This data describes a binding interaction between two proteins.

Residue-level contacts at the interface:
Residue Y37 in chain B contacts residue R35 in chain A (closest heavy-atom distance 3.5 Å).
Residue L40 in chain B contacts residue I36 in chain A (closest heavy-atom distance 3.7 Å).
Residue M12 in chain B contacts residue V8 in chain A (closest heavy-atom distance 3.5 Å).
Residue I36 in chain B interacts with residue I36 in chain A (closest heavy-atom distance 4.1 Å).
Residue V30 in chain B contacts residue L32 in chain A (closest heavy-atom distance 3.5 Å).
Residue T41 in chain B contacts residue K39 in chain A (closest heavy-atom distance 3.5 Å).
Residue M5 in chain B is in contact with residue M5 in chain A (closest heavy-atom distance 4.2 Å).
Residue L40 in chain B contacts residue L40 in chain A (closest heavy-atom distance 4.1 Å).
Residue D6 in chain B is in contact with residue R7 in chain A (closest heavy-atom distance 2.9 Å).
Residue V9 in chain B is in contact with residue R7 in chain A (closest heavy-atom distance 4.0 Å).
Residue I1 in chain B is in contact with residue Q4 in chain A (closest heavy-atom distance 4.3 Å).
Residue I19 in chain B interacts with residue I19 in chain A (closest heavy-atom distance 4.5 Å).
Residue L33 in chain B contacts residue A29 in chain A (closest heavy-atom distance 3.8 Å).
Residue L16 in chain B is in contact with residue Q15 in chain A (closest heavy-atom distance 3.7 Å).
Residue E2 in chain B contacts residue Q4 in chain A (closest heavy-atom distance 3.5 Å).
Residue L16 in chain B interacts with residue E11 in chain A (closest heavy-atom distance 4.8 Å).
Residue V9 in chain B interacts with residue V8 in chain A (closest heavy-atom distance 4.8 Å).
Residue L16 in chain B contacts residue R14 in chain A (closest heavy-atom distance 3.4 Å).
Residue A26 in chain B contacts residue L22 in chain A (closest heavy-atom distance 3.9 Å).
Residue V8 in chain B is in contact with residue V8 in chain A (closest heavy-atom distance 4.2 Å).
Residue L16 in chain B contacts residue M18 in chain A (closest heavy-atom distance 4.0 Å).
Residue M12 in chain B contacts residue Q15 in chain A (closest heavy-atom distance 3.2 Å).
Residue K34 in chain B interacts with residue L32 in chain A (closest heavy-atom distance 3.9 Å).
Residue Y37 in chain B interacts with residue L32 in chain A (closest heavy-atom distance 4.4 Å).
Residue V9 in chain B interacts with residue E11 in chain A (closest heavy-atom distance 4.1 Å).
Residue A26 in chain B contacts residue R25 in chain A (closest heavy-atom distance 4.0 Å).
Residue M5 in chain B interacts with residue V8 in chain A (closest heavy-atom distance 3.2 Å).
Residue L33 in chain B contacts residue I36 in chain A (closest heavy-atom distance 3.9 Å).
Residue I19 in chain B is in contact with residue M18 in chain A (closest heavy-atom distance 3.4 Å).
Residue R13 in chain B contacts residue R14 in chain A (closest heavy-atom distance 3.7 Å).
Residue V30 in chain B interacts with residue A29 in chain A (closest heavy-atom distance 4.0 Å).
Residue L33 in chain B interacts with residue L32 in chain A (closest heavy-atom distance 4.0 Å).
Residue I27 in chain B contacts residue R25 in chain A (closest heavy-atom distance 3.3 Å).
Residue I19 in chain B contacts residue L22 in chain A (closest heavy-atom distance 4.5 Å).
Residue M5 in chain B interacts with residue Q4 in chain A (closest heavy-atom distance 3.3 Å).
Residue I19 in chain B interacts with residue Q15 in chain A (closest heavy-atom distance 4.5 Å).
Residue M12 in chain B interacts with residue M12 in chain A (closest heavy-atom distance 3.4 Å).
Residue V30 in chain B contacts residue R25 in chain A (closest heavy-atom distance 3.3 Å).
Residue M12 in chain B is in contact with residue E11 in chain A (closest heavy-atom distance 3.5 Å).
Residue M5 in chain B contacts residue R7 in chain A (closest heavy-atom distance 3.6 Å).
Residue V30 in chain B interacts with residue E28 in chain A (closest heavy-atom distance 3.6 Å).
Residue T23 in chain B interacts with residue M18 in chain A (closest heavy-atom distance 4.2 Å).
Residue R13 in chain B is in contact with residue E11 in chain A (closest heavy-atom distance 3.1 Å).
Residue L40 in chain B interacts with residue K39 in chain A (closest heavy-atom distance 4.6 Å).
Residue T23 in chain B interacts with residue R25 in chain A (closest heavy-atom distance 4.3 Å).
Residue E2 in chain B contacts residue R7 in chain A (closest heavy-atom distance 3.6 Å).
Residue Y37 in chain B is in contact with residue I36 in chain A (closest heavy-atom distance 3.9 Å).
Residue T23 in chain B interacts with residue K21 in chain A (closest heavy-atom distance 4.6 Å).
Residue L22 in chain B contacts residue L22 in chain A (closest heavy-atom distance 3.7 Å).
Residue D20 in chain B contacts residue M18 in chain A (closest heavy-atom distance 4.0 Å).
Residue Q15 in chain B is in contact with residue Q15 in chain A (closest heavy-atom distance 3.2 Å).
Residue L33 in chain B contacts residue L33 in chain A (closest heavy-atom distance 3.8 Å).
Residue Y37 in chain B interacts with residue K39 in chain A (closest heavy-atom distance 3.7 Å).
Residue T23 in chain B interacts with residue L22 in chain A (closest heavy-atom distance 3.5 Å).

Sequence of chain A:
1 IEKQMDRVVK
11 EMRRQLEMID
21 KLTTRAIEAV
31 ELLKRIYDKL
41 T

Sequence of chain B:
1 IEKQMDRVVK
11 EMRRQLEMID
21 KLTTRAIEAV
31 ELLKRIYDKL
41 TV